Contacts between the two chains:
Residue F200 in protein 1 contacts residue L20 in protein 2 (closest heavy-atom distance 3.8 Å).
Residue E288 in protein 1 interacts with residue C16 in protein 2 (closest heavy-atom distance 3.7 Å).
Residue A428 in protein 1 contacts residue T26 in protein 2 (closest heavy-atom distance 3.8 Å).
Residue Y236 in protein 1 is in contact with residue T26 in protein 2 (closest heavy-atom distance 3.8 Å).
Residue E288 in protein 1 contacts residue K15 in protein 2 (closest heavy-atom distance 3.8 Å).
Residue F167 in protein 1 contacts residue Y23 in protein 2 (closest heavy-atom distance 3.5 Å).
Residue R359 in protein 1 is in contact with residue K17 in protein 2 (closest heavy-atom distance 3.9 Å).
Residue R357 in protein 1 interacts with residue K17 in protein 2 (closest heavy-atom distance 2.9 Å).
Residue L136 in protein 1 contacts residue Y23 in protein 2 (closest heavy-atom distance 3.8 Å).
Residue L235 in protein 1 contacts residue L20 in protein 2 (closest heavy-atom distance 3.8 Å).
Residue I429 in protein 1 is in contact with residue T26 in protein 2 (closest heavy-atom distance 3.6 Å).
Residue V133 in protein 1 interacts with residue Y23 in protein 2 (closest heavy-atom distance 3.8 Å).
Residue T351 in protein 1 contacts residue G19 in protein 2 (closest heavy-atom distance 3.7 Å).
Residue E288 in protein 1 contacts residue D18 in protein 2 (closest heavy-atom distance 2.8 Å).
Residue L290 in protein 1 contacts residue D18 in protein 2 (closest heavy-atom distance 3.8 Å).
Residue Q298 in protein 1 contacts residue D18 in protein 2 (closest heavy-atom distance 3.0 Å).
Residue E288 in protein 1 contacts residue G19 in protein 2 (closest heavy-atom distance 3.0 Å).
Residue G352 in protein 1 interacts with residue D18 in protein 2 (closest heavy-atom distance 3.6 Å).
Residue H201 in protein 1 is in contact with residue L20 in protein 2 (closest heavy-atom distance 3.0 Å).
Residue K337 in protein 1 interacts with residue D18 in protein 2 (closest heavy-atom distance 2.7 Å).
Residue P353 in protein 1 interacts with residue C16 in protein 2 (closest heavy-atom distance 3.9 Å).
Residue H201 in protein 1 interacts with residue G21 in protein 2 (closest heavy-atom distance 4.0 Å).
Residue H350 in protein 1 contacts residue D18 in protein 2 (closest heavy-atom distance 3.5 Å).
Residue R64 in protein 1 contacts residue F31 in protein 2 (closest heavy-atom distance 3.6 Å).
Residue T351 in protein 1 interacts with residue D18 in protein 2 (closest heavy-atom distance 3.9 Å).
Residue P353 in protein 1 interacts with residue L20 in protein 2 (closest heavy-atom distance 4.0 Å).
Residue F103 in protein 1 interacts with residue G30 in protein 2 (closest heavy-atom distance 2.9 Å).
Residue F167 in protein 1 is in contact with residue G21 in protein 2 (closest heavy-atom distance 3.8 Å).
Residue F103 in protein 1 contacts residue E29 in protein 2 (closest heavy-atom distance 4.1 Å).
Residue A428 in protein 1 interacts with residue C25 in protein 2 (closest heavy-atom distance 4.1 Å).
Residue R197 in protein 1 contacts residue Y23 in protein 2 (closest heavy-atom distance 2.8 Å).
Residue H164 in protein 1 is in contact with residue Y23 in protein 2 (closest heavy-atom distance 2.9 Å).
Residue L137 in protein 1 contacts residue Y23 in protein 2 (closest heavy-atom distance 4.0 Å).
Residue N66 in protein 1 contacts residue E29 in protein 2 (closest heavy-atom distance 3.6 Å).
Residue M107 in protein 1 interacts with residue L28 in protein 2 (closest heavy-atom distance 3.6 Å).
Residue Y236 in protein 1 is in contact with residue L20 in protein 2 (closest heavy-atom distance 3.9 Å).
Residue P353 in protein 1 contacts residue G19 in protein 2 (closest heavy-atom distance 3.5 Å).
Residue L137 in protein 1 is in contact with residue T24 in protein 2 (closest heavy-atom distance 3.8 Å).
Residue N66 in protein 1 contacts residue F31 in protein 2 (closest heavy-atom distance 2.9 Å).
Residue E61 in protein 1 contacts residue F31 in protein 2 (closest heavy-atom distance 3.8 Å).
Residue Q335 in protein 1 contacts residue K17 in protein 2 (closest heavy-atom distance 3.7 Å).
Residue L104 in protein 1 contacts residue G30 in protein 2 (closest heavy-atom distance 3.6 Å).
Residue Y236 in protein 1 interacts with residue C25 in protein 2 (closest heavy-atom distance 2.9 Å).
Residue L104 in protein 1 contacts residue L28 in protein 2 (closest heavy-atom distance 3.6 Å).
Residue L104 in protein 1 interacts with residue E29 in protein 2 (closest heavy-atom distance 4.0 Å).
Residue A60 in protein 1 interacts with residue F31 in protein 2 (closest heavy-atom distance 3.6 Å).
Residue Q335 in protein 1 interacts with residue D18 in protein 2 (closest heavy-atom distance 3.9 Å).
Residue Q102 in protein 1 interacts with residue L28 in protein 2 (closest heavy-atom distance 3.4 Å).
Residue N66 in protein 1 contacts residue G30 in protein 2 (closest heavy-atom distance 3.6 Å).
Residue D287 in protein 1 interacts with residue K17 in protein 2 (closest heavy-atom distance 2.7 Å).
Residue Q304 in protein 1 is in contact with residue K15 in protein 2 (closest heavy-atom distance 3.9 Å).
Residue F103 in protein 1 is in contact with residue L28 in protein 2 (closest heavy-atom distance 3.8 Å).
Residue F167 in protein 1 is in contact with residue E22 in protein 2 (closest heavy-atom distance 3.8 Å).
Residue R359 in protein 1 interacts with residue D18 in protein 2 (closest heavy-atom distance 2.6 Å).
Residue Y236 in protein 1 contacts residue T24 in protein 2 (closest heavy-atom distance 3.4 Å).
Residue G105 in protein 1 contacts residue L28 in protein 2 (closest heavy-atom distance 3.2 Å).
Residue I429 in protein 1 is in contact with residue C16 in protein 2 (closest heavy-atom distance 3.6 Å).
Residue F103 in protein 1 interacts with residue F31 in protein 2 (closest heavy-atom distance 3.6 Å).
Residue E288 in protein 1 is in contact with residue K17 in protein 2 (closest heavy-atom distance 2.9 Å).
Residue S65 in protein 1 interacts with residue F31 in protein 2 (closest heavy-atom distance 3.6 Å).

Sequence of protein 2:
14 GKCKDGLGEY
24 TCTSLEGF

Sequence of protein 1:
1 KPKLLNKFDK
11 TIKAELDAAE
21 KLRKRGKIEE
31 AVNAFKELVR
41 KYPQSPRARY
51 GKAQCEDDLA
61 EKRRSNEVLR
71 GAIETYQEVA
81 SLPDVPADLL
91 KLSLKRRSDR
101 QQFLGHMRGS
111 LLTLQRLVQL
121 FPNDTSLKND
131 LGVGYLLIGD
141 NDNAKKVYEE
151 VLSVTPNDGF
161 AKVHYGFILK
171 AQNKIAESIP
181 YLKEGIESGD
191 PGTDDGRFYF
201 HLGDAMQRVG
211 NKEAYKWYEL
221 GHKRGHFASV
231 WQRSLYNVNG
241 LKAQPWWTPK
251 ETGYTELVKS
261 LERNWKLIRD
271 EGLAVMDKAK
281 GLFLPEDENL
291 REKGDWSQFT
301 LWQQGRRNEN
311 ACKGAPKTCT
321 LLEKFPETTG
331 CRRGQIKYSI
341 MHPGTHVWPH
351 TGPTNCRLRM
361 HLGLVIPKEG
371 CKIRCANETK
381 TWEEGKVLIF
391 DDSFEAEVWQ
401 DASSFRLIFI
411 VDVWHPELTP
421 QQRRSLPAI

The following describes two proteins that form a bound complex.